This data describes a binding interaction between two proteins.

Interface contacts:
Residue I20 in the first protein is in contact with residue F36 in the second protein (closest heavy-atom distance 4.1 Å).
Residue V17 in the first protein contacts residue R23 in the second protein (closest heavy-atom distance 3.1 Å).
Residue Q109 in the first protein contacts residue A34 in the second protein (closest heavy-atom distance 3.6 Å).
Residue Y117 in the first protein interacts with residue E30 in the second protein (closest heavy-atom distance 3.5 Å).
Residue I20 in the first protein interacts with residue L32 in the second protein (closest heavy-atom distance 4.2 Å).
Residue M35 in the first protein interacts with residue L43 in the second protein (closest heavy-atom distance 4.1 Å).
Residue Y61 in the first protein is in contact with residue F36 in the second protein (closest heavy-atom distance 3.2 Å).
Residue E65 in the first protein is in contact with residue N24 in the second protein (closest heavy-atom distance 4.0 Å).
Residue I48 in the first protein contacts residue L43 in the second protein (closest heavy-atom distance 2.8 Å).
Residue R49 in the first protein is in contact with residue V42 in the second protein (closest heavy-atom distance 3.8 Å).
Residue I67 in the first protein contacts residue N24 in the second protein (closest heavy-atom distance 2.8 Å).
Residue G51 in the first protein is in contact with residue G39 in the second protein (closest heavy-atom distance 3.3 Å).
Residue N52 in the first protein interacts with residue K41 in the second protein (closest heavy-atom distance 4.0 Å).
Residue R46 in the first protein contacts residue L27 in the second protein (closest heavy-atom distance 2.9 Å).
Residue R19 in the first protein interacts with residue R23 in the second protein (closest heavy-atom distance 3.1 Å).
Residue R19 in the first protein interacts with residue L27 in the second protein (closest heavy-atom distance 4.0 Å).
Residue R19 in the first protein interacts with residue P26 in the second protein (closest heavy-atom distance 3.7 Å).
Residue R49 in the first protein interacts with residue D33 in the second protein (closest heavy-atom distance 3.2 Å).
Residue G51 in the first protein is in contact with residue Y40 in the second protein (closest heavy-atom distance 3.4 Å).
Residue I67 in the first protein is in contact with residue R23 in the second protein (closest heavy-atom distance 3.9 Å).
Residue Y117 in the first protein interacts with residue E31 in the second protein (closest heavy-atom distance 3.4 Å).
Residue A97 in the first protein interacts with residue P37 in the second protein (closest heavy-atom distance 3.2 Å).
Residue T56 in the first protein interacts with residue Y40 in the second protein (closest heavy-atom distance 3.4 Å).
Residue R19 in the first protein is in contact with residue R25 in the second protein (closest heavy-atom distance 2.4 Å).
Residue Y61 in the first protein is in contact with residue P37 in the second protein (closest heavy-atom distance 3.7 Å).
Residue T56 in the first protein contacts residue G39 in the second protein (closest heavy-atom distance 2.8 Å).
Residue N52 in the first protein contacts residue Y40 in the second protein (closest heavy-atom distance 3.9 Å).
Residue R49 in the first protein contacts residue K41 in the second protein (closest heavy-atom distance 3.1 Å).
Residue T53 in the first protein contacts residue G39 in the second protein (closest heavy-atom distance 3.9 Å).
Residue L13 in the first protein is in contact with residue R23 in the second protein (closest heavy-atom distance 3.0 Å).
Residue P15 in the first protein contacts residue R23 in the second protein (closest heavy-atom distance 3.6 Å).
Residue V50 in the first protein interacts with residue K41 in the second protein (closest heavy-atom distance 2.8 Å).
Residue R46 in the first protein is in contact with residue D29 in the second protein (closest heavy-atom distance 3.1 Å).
Residue Y22 in the first protein interacts with residue Y40 in the second protein (closest heavy-atom distance 4.0 Å).
Residue R49 in the first protein is in contact with residue L32 in the second protein (closest heavy-atom distance 4.1 Å).
Residue R49 in the first protein is in contact with residue F36 in the second protein (closest heavy-atom distance 3.2 Å).
Residue F98 in the first protein interacts with residue P37 in the second protein (closest heavy-atom distance 3.8 Å).
Residue Q47 in the first protein interacts with residue L32 in the second protein (closest heavy-atom distance 3.6 Å).
Residue V50 in the first protein is in contact with residue Y40 in the second protein (closest heavy-atom distance 3.5 Å).
Residue F98 in the first protein contacts residue F36 in the second protein (closest heavy-atom distance 3.7 Å).
Residue Q47 in the first protein is in contact with residue F36 in the second protein (closest heavy-atom distance 3.7 Å).
Residue A60 in the first protein contacts residue Y40 in the second protein (closest heavy-atom distance 4.0 Å).
Residue V50 in the first protein contacts residue L43 in the second protein (closest heavy-atom distance 3.7 Å).
Residue Y117 in the first protein contacts residue A34 in the second protein (closest heavy-atom distance 3.7 Å).
Residue N52 in the first protein interacts with residue G39 in the second protein (closest heavy-atom distance 3.1 Å).
Residue T56 in the first protein contacts residue E38 in the second protein (closest heavy-atom distance 4.0 Å).
Residue I48 in the first protein contacts residue K41 in the second protein (closest heavy-atom distance 3.8 Å).
Residue D66 in the first protein contacts residue N24 in the second protein (closest heavy-atom distance 2.9 Å).
Residue I48 in the first protein is in contact with residue V42 in the second protein (closest heavy-atom distance 3.5 Å).
Residue Y61 in the first protein is in contact with residue Y40 in the second protein (closest heavy-atom distance 3.7 Å).
Residue R12 in the first protein contacts residue W16 in the second protein (closest heavy-atom distance 3.2 Å).
Residue A32 in the first protein interacts with residue L43 in the second protein (closest heavy-atom distance 3.7 Å).
Residue F98 in the first protein is in contact with residue A34 in the second protein (closest heavy-atom distance 3.6 Å).
Residue R46 in the first protein interacts with residue L32 in the second protein (closest heavy-atom distance 3.6 Å).
Residue R19 in the first protein contacts residue N24 in the second protein (closest heavy-atom distance 3.3 Å).
Residue F68 in the first protein contacts residue I20 in the second protein (closest heavy-atom distance 4.0 Å).
Residue L113 in the first protein contacts residue A34 in the second protein (closest heavy-atom distance 3.4 Å).
Residue R49 in the first protein contacts residue Y40 in the second protein (closest heavy-atom distance 3.7 Å).
Residue P14 in the first protein contacts residue R23 in the second protein (closest heavy-atom distance 2.7 Å).
Residue T59 in the first protein is in contact with residue Y40 in the second protein (closest heavy-atom distance 2.6 Å).

Sequence of the first protein:
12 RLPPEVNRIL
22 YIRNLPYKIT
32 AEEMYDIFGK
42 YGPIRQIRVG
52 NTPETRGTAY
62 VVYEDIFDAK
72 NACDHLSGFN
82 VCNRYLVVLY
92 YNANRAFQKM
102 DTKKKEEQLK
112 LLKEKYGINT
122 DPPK

Sequence of the second protein:
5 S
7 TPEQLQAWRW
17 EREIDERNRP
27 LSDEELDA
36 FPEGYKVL